Contacts between the two chains:
Residue L232 in protein 1 interacts with residue R1 in protein 2 (closest heavy-atom distance 3.9 Å).
Residue L232 in protein 1 contacts residue S2 in protein 2 (closest heavy-atom distance 4.3 Å).
Residue Y184 in protein 1 contacts residue S2 in protein 2 (closest heavy-atom distance 3.6 Å).
Residue N229 in protein 1 contacts residue S2 in protein 2 (closest heavy-atom distance 3.7 Å).
Residue K51 in protein 1 interacts with residue L5 in protein 2 (closest heavy-atom distance 3.7 Å).
Residue D228 in protein 1 interacts with residue F3 in protein 2 (closest heavy-atom distance 3.8 Å).
Residue L221 in protein 1 is in contact with residue M8 in protein 2 (closest heavy-atom distance 3.8 Å).
Residue V181 in protein 1 interacts with residue S2 in protein 2 (closest heavy-atom distance 4.5 Å).
Residue L225 in protein 1 contacts residue M8 in protein 2 (closest heavy-atom distance 3.5 Å).
Residue L225 in protein 1 is in contact with residue F3 in protein 2 (closest heavy-atom distance 3.8 Å).
Residue L225 in protein 1 interacts with residue L5 in protein 2 (closest heavy-atom distance 4.3 Å).
Residue V181 in protein 1 is in contact with residue F3 in protein 2 (closest heavy-atom distance 3.2 Å).
Residue L177 in protein 1 is in contact with residue F3 in protein 2 (closest heavy-atom distance 3.6 Å).
Residue K125 in protein 1 interacts with residue L5 in protein 2 (closest heavy-atom distance 3.3 Å).
Residue E185 in protein 1 is in contact with residue S2 in protein 2 (closest heavy-atom distance 2.6 Å).
Residue L225 in protein 1 is in contact with residue H6 in protein 2 (closest heavy-atom distance 3.5 Å).
Residue N229 in protein 1 contacts residue F3 in protein 2 (closest heavy-atom distance 2.7 Å).
Residue I222 in protein 1 is in contact with residue L5 in protein 2 (closest heavy-atom distance 3.4 Å).
Residue G174 in protein 1 interacts with residue L5 in protein 2 (closest heavy-atom distance 3.9 Å).
Residue E185 in protein 1 contacts residue R1 in protein 2 (closest heavy-atom distance 5.0 Å).
Residue N178 in protein 1 contacts residue L5 in protein 2 (closest heavy-atom distance 3.0 Å).
Residue W233 in protein 1 contacts residue S2 in protein 2 (closest heavy-atom distance 3.6 Å).
Residue N229 in protein 1 contacts residue R1 in protein 2 (closest heavy-atom distance 4.8 Å).
Residue L177 in protein 1 is in contact with residue L5 in protein 2 (closest heavy-atom distance 3.6 Å).

This data describes a binding interaction between two proteins.

Sequence of protein 2:
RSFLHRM

Sequence of protein 1:
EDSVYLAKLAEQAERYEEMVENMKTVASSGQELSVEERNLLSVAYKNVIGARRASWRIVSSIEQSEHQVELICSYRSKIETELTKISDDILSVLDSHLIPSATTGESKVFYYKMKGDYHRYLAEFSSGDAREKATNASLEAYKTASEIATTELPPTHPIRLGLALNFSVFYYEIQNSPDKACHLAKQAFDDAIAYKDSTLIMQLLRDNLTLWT